Interface contacts:
Residue Q186 in protein 2 interacts with residue R2 in protein 1 (closest heavy-atom distance 4.3 Å).
Residue Q146 in protein 2 interacts with residue V6 in protein 1 (closest heavy-atom distance 4.0 Å).
Residue Q186 in protein 2 is in contact with residue S3 in protein 1 (closest heavy-atom distance 3.9 Å).

The following describes two proteins that form a bound complex.

Sequence of protein 1:
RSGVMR

Sequence of protein 2:
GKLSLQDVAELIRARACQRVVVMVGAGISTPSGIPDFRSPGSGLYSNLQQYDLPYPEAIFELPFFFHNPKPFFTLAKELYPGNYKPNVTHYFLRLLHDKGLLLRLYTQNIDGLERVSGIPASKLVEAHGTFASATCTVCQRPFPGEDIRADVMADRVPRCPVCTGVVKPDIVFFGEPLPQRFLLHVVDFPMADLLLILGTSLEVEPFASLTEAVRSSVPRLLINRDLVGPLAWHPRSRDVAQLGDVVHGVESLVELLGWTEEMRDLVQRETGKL